The following describes two proteins that form a bound complex.

Sequence of chain B:
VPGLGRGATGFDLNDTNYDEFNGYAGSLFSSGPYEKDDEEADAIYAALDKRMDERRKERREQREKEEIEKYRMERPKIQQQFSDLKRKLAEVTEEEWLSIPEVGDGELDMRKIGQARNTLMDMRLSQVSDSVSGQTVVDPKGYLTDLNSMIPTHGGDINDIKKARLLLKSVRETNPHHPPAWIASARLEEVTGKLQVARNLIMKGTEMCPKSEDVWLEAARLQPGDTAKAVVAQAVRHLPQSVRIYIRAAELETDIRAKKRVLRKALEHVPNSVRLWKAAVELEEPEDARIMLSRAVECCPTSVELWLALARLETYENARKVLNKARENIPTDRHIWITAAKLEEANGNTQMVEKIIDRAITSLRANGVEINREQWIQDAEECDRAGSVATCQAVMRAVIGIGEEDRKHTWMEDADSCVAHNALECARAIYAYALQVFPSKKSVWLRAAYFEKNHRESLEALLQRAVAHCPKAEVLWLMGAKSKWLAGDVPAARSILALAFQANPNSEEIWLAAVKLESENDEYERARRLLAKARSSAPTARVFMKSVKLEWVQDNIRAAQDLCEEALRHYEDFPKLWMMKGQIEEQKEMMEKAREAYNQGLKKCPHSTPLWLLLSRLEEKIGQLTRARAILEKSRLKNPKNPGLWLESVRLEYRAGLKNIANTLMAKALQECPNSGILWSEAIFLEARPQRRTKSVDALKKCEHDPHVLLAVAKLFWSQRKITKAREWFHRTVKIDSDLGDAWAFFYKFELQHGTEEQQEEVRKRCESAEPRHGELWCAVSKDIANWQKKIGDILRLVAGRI

Contacts between the two chains:
Residue H752 in chain B contacts residue R940 in chain A (closest heavy-atom distance 4.3 Å).
Residue K782 in chain B interacts with residue R940 in chain A (closest heavy-atom distance 4.1 Å).
Residue I783 in chain B is in contact with residue R940 in chain A (closest heavy-atom distance 3.3 Å).
Residue R779 in chain B interacts with residue R940 in chain A (closest heavy-atom distance 4.1 Å).
Residue E751 in chain B contacts residue K942 in chain A (closest heavy-atom distance 2.9 Å).
Residue H752 in chain B is in contact with residue K942 in chain A (closest heavy-atom distance 1.8 Å).
Residue H752 in chain B interacts with residue V943 in chain A (closest heavy-atom distance 4.9 Å).
Residue H752 in chain B interacts with residue E941 in chain A (closest heavy-atom distance 3.7 Å).

Sequence of chain A:
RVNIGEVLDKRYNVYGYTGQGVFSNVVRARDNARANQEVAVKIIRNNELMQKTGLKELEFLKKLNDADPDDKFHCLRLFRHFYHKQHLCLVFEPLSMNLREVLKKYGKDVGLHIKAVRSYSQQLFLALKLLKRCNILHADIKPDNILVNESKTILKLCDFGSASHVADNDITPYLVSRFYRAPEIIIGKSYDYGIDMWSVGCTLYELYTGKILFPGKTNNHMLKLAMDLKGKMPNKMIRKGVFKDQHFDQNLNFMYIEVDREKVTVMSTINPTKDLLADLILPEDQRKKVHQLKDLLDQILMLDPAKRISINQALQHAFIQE